Contacts between the two chains:
Residue G22 in chain B contacts residue Q10 in chain A (closest heavy-atom distance 4.2 Å).
Residue F79 in chain B is in contact with residue L14 in chain A (closest heavy-atom distance 3.7 Å).
Residue L72 in chain B contacts residue I21 in chain A (closest heavy-atom distance 4.4 Å).
Residue Q37 in chain B interacts with residue Q20 in chain A (closest heavy-atom distance 3.5 Å).
Residue K66 in chain B contacts residue Q28 in chain A (closest heavy-atom distance 3.6 Å).
Residue Q18 in chain B is in contact with residue L14 in chain A (closest heavy-atom distance 3.8 Å).
Residue V24 in chain B interacts with residue L14 in chain A (closest heavy-atom distance 4.8 Å).
Residue L19 in chain B interacts with residue Q10 in chain A (closest heavy-atom distance 3.7 Å).
Residue L77 in chain B interacts with residue Q18 in chain A (closest heavy-atom distance 4.4 Å).
Residue N58 in chain B interacts with residue M31 in chain A (closest heavy-atom distance 3.7 Å).
Residue E59 in chain B interacts with residue M31 in chain A (closest heavy-atom distance 3.9 Å).
Residue L5 in chain B interacts with residue Q10 in chain A (closest heavy-atom distance 3.9 Å).
Residue I43 in chain B interacts with residue L24 in chain A (closest heavy-atom distance 4.4 Å).
Residue L76 in chain B interacts with residue L17 in chain A (closest heavy-atom distance 4.0 Å).
Residue N85 in chain B is in contact with residue Y4 in chain A (closest heavy-atom distance 3.5 Å).
Residue S73 in chain B is in contact with residue Q18 in chain A (closest heavy-atom distance 2.8 Å).
Residue A38 in chain B contacts residue L16 in chain A (closest heavy-atom distance 4.5 Å).
Residue E57 in chain B interacts with residue M31 in chain A (closest heavy-atom distance 3.5 Å).
Residue V40 in chain B interacts with residue Q20 in chain A (closest heavy-atom distance 3.3 Å).
Residue T20 in chain B interacts with residue Q13 in chain A (closest heavy-atom distance 3.8 Å).
Residue E59 in chain B interacts with residue Q28 in chain A (closest heavy-atom distance 3.1 Å).
Residue G22 in chain B contacts residue L17 in chain A (closest heavy-atom distance 4.0 Å).
Residue L69 in chain B is in contact with residue I21 in chain A (closest heavy-atom distance 3.6 Å).
Residue V24 in chain B is in contact with residue L17 in chain A (closest heavy-atom distance 3.3 Å).
Residue K60 in chain B contacts residue Q28 in chain A (closest heavy-atom distance 3.6 Å).
Residue S73 in chain B interacts with residue I21 in chain A (closest heavy-atom distance 3.6 Å).
Residue K66 in chain B is in contact with residue L25 in chain A (closest heavy-atom distance 4.1 Å).
Residue L76 in chain B is in contact with residue I21 in chain A (closest heavy-atom distance 4.6 Å).
Residue S80 in chain B is in contact with residue L14 in chain A (closest heavy-atom distance 3.8 Å).
Residue S80 in chain B is in contact with residue D11 in chain A (closest heavy-atom distance 4.0 Å).
Residue G22 in chain B interacts with residue Q13 in chain A (closest heavy-atom distance 3.6 Å).
Residue N81 in chain B contacts residue D11 in chain A (closest heavy-atom distance 3.3 Å).
Residue V36 in chain B interacts with residue I21 in chain A (closest heavy-atom distance 4.8 Å).
Residue K60 in chain B contacts residue P32 in chain A (closest heavy-atom distance 4.0 Å).
Residue N85 in chain B contacts residue T8 in chain A (closest heavy-atom distance 4.2 Å).
Residue Q18 in chain B is in contact with residue Q10 in chain A (closest heavy-atom distance 3.7 Å).
Residue K60 in chain B is in contact with residue M31 in chain A (closest heavy-atom distance 3.1 Å).
Residue L69 in chain B is in contact with residue L24 in chain A (closest heavy-atom distance 3.8 Å).
Residue L76 in chain B interacts with residue L14 in chain A (closest heavy-atom distance 3.5 Å).
Residue L61 in chain B is in contact with residue Q28 in chain A (closest heavy-atom distance 3.3 Å).
Residue L61 in chain B contacts residue L24 in chain A (closest heavy-atom distance 4.4 Å).
Residue A38 in chain B interacts with residue Q20 in chain A (closest heavy-atom distance 3.5 Å).
Residue L5 in chain B contacts residue F6 in chain A (closest heavy-atom distance 4.3 Å).
Residue Q70 in chain B interacts with residue I21 in chain A (closest heavy-atom distance 4.7 Å).
Residue G39 in chain B contacts residue Q20 in chain A (closest heavy-atom distance 2.9 Å).
Residue F79 in chain B contacts residue D11 in chain A (closest heavy-atom distance 3.5 Å).
Residue F86 in chain B contacts residue Y4 in chain A (closest heavy-atom distance 4.7 Å).
Residue L76 in chain B interacts with residue Q18 in chain A (closest heavy-atom distance 3.3 Å).
Residue V36 in chain B interacts with residue L17 in chain A (closest heavy-atom distance 3.4 Å).
Residue A38 in chain B interacts with residue Q13 in chain A (closest heavy-atom distance 3.5 Å).
Residue T20 in chain B contacts residue F6 in chain A (closest heavy-atom distance 4.1 Å).
Residue E57 in chain B interacts with residue Q28 in chain A (closest heavy-atom distance 4.7 Å).
Residue S73 in chain B is in contact with residue Q22 in chain A (closest heavy-atom distance 4.0 Å).
Residue S21 in chain B is in contact with residue Q13 in chain A (closest heavy-atom distance 4.0 Å).
Residue A38 in chain B interacts with residue L17 in chain A (closest heavy-atom distance 3.3 Å).
Residue L69 in chain B interacts with residue L25 in chain A (closest heavy-atom distance 4.3 Å).
Residue T20 in chain B interacts with residue Q10 in chain A (closest heavy-atom distance 2.8 Å).
Residue Q37 in chain B interacts with residue L17 in chain A (closest heavy-atom distance 3.3 Å).
Residue Q70 in chain B contacts residue L25 in chain A (closest heavy-atom distance 4.2 Å).
Residue H87 in chain B contacts residue Y4 in chain A (closest heavy-atom distance 3.9 Å).

The following describes two proteins that form a bound complex.

Sequence of chain A:
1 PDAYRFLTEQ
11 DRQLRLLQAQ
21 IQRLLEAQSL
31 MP

Sequence of chain B:
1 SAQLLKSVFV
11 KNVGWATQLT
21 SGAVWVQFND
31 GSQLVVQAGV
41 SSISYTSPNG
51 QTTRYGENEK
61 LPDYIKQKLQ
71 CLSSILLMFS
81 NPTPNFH